This data describes a binding interaction between two proteins.

Sequence of the second protein:
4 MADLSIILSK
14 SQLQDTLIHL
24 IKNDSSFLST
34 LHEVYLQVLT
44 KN

Sequence of the first protein:
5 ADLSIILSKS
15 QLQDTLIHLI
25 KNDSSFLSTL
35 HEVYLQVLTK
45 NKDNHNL

Interface contacts:
Residue L42 in the first protein is in contact with residue I9 in the second protein (closest heavy-atom distance 3.3 Å).
Residue Q17 in the first protein contacts residue I24 in the second protein (closest heavy-atom distance 2.8 Å).
Residue L31 in the first protein contacts residue K13 in the second protein (closest heavy-atom distance 3.8 Å).
Residue L16 in the first protein is in contact with residue H35 in the second protein (closest heavy-atom distance 3.5 Å).
Residue L11 in the first protein contacts residue L39 in the second protein (closest heavy-atom distance 4.9 Å).
Residue K25 in the first protein contacts residue I21 in the second protein (closest heavy-atom distance 3.9 Å).
Residue Y38 in the first protein is in contact with residue I9 in the second protein (closest heavy-atom distance 3.8 Å).
Residue I21 in the first protein interacts with residue K25 in the second protein (closest heavy-atom distance 3.8 Å).
Residue L42 in the first protein is in contact with residue L7 in the second protein (closest heavy-atom distance 3.4 Å).
Residue K13 in the first protein interacts with residue L31 in the second protein (closest heavy-atom distance 3.8 Å).
Residue K13 in the first protein is in contact with residue S32 in the second protein (closest heavy-atom distance 3.0 Å).
Residue I9 in the first protein contacts residue L42 in the second protein (closest heavy-atom distance 3.3 Å).
Residue L16 in the first protein is in contact with residue L31 in the second protein (closest heavy-atom distance 4.9 Å).
Residue D47 in the first protein contacts residue A5 in the second protein (closest heavy-atom distance 4.2 Å).
Residue K46 in the first protein is in contact with residue L7 in the second protein (closest heavy-atom distance 3.7 Å).
Residue H35 in the first protein is in contact with residue L16 in the second protein (closest heavy-atom distance 3.7 Å).
Residue L16 in the first protein interacts with residue Y38 in the second protein (closest heavy-atom distance 3.9 Å).
Residue I9 in the first protein is in contact with residue Y38 in the second protein (closest heavy-atom distance 3.5 Å).
Residue K46 in the first protein is in contact with residue D6 in the second protein (closest heavy-atom distance 2.8 Å).
Residue N50 in the first protein interacts with residue D6 in the second protein (closest heavy-atom distance 2.8 Å).
Residue K46 in the first protein is in contact with residue S8 in the second protein (closest heavy-atom distance 4.2 Å).
Residue K13 in the first protein contacts residue H35 in the second protein (closest heavy-atom distance 3.8 Å).
Residue L34 in the first protein contacts residue L20 in the second protein (closest heavy-atom distance 4.0 Å).
Residue L16 in the first protein interacts with residue L34 in the second protein (closest heavy-atom distance 4.1 Å).
Residue H35 in the first protein is in contact with residue L11 in the second protein (closest heavy-atom distance 2.9 Å).
Residue D47 in the first protein interacts with residue D6 in the second protein (closest heavy-atom distance 3.0 Å).
Residue L20 in the first protein contacts residue L34 in the second protein (closest heavy-atom distance 3.8 Å).
Residue I21 in the first protein is in contact with residue I21 in the second protein (closest heavy-atom distance 4.7 Å).
Residue L42 in the first protein is in contact with residue I10 in the second protein (closest heavy-atom distance 4.4 Å).
Residue I24 in the first protein interacts with residue L20 in the second protein (closest heavy-atom distance 4.1 Å).
Residue L20 in the first protein interacts with residue I24 in the second protein (closest heavy-atom distance 4.1 Å).
Residue L31 in the first protein interacts with residue L16 in the second protein (closest heavy-atom distance 4.8 Å).
Residue L11 in the first protein interacts with residue Y38 in the second protein (closest heavy-atom distance 3.0 Å).
Residue L31 in the first protein is in contact with residue Q17 in the second protein (closest heavy-atom distance 3.7 Å).
Residue I10 in the first protein is in contact with residue L42 in the second protein (closest heavy-atom distance 3.8 Å).
Residue I10 in the first protein interacts with residue L39 in the second protein (closest heavy-atom distance 3.8 Å).
Residue Y38 in the first protein contacts residue L11 in the second protein (closest heavy-atom distance 2.8 Å).
Residue L39 in the first protein contacts residue L11 in the second protein (closest heavy-atom distance 4.7 Å).
Residue Q17 in the first protein interacts with residue K25 in the second protein (closest heavy-atom distance 3.5 Å).
Residue I10 in the first protein interacts with residue Y38 in the second protein (closest heavy-atom distance 3.7 Å).
Residue I24 in the first protein contacts residue I21 in the second protein (closest heavy-atom distance 3.8 Å).
Residue K25 in the first protein interacts with residue Q17 in the second protein (closest heavy-atom distance 3.5 Å).
Residue S12 in the first protein is in contact with residue H35 in the second protein (closest heavy-atom distance 4.3 Å).
Residue H35 in the first protein interacts with residue S12 in the second protein (closest heavy-atom distance 3.3 Å).
Residue I24 in the first protein contacts residue Q17 in the second protein (closest heavy-atom distance 3.0 Å).
Residue H35 in the first protein contacts residue K13 in the second protein (closest heavy-atom distance 3.2 Å).
Residue S32 in the first protein is in contact with residue K13 in the second protein (closest heavy-atom distance 3.3 Å).
Residue N45 in the first protein contacts residue D6 in the second protein (closest heavy-atom distance 3.8 Å).
Residue L39 in the first protein interacts with residue I10 in the second protein (closest heavy-atom distance 3.4 Å).
Residue K13 in the first protein is in contact with residue S28 in the second protein (closest heavy-atom distance 4.5 Å).
Residue S8 in the first protein is in contact with residue L42 in the second protein (closest heavy-atom distance 4.6 Å).
Residue Q17 in the first protein interacts with residue L31 in the second protein (closest heavy-atom distance 3.7 Å).
Residue L11 in the first protein contacts residue H35 in the second protein (closest heavy-atom distance 4.3 Å).
Residue I21 in the first protein contacts residue I24 in the second protein (closest heavy-atom distance 3.9 Å).
Residue L42 in the first protein contacts residue S8 in the second protein (closest heavy-atom distance 4.7 Å).
Residue Y38 in the first protein contacts residue I10 in the second protein (closest heavy-atom distance 3.6 Å).
Residue I24 in the first protein interacts with residue I24 in the second protein (closest heavy-atom distance 3.6 Å).
Residue L34 in the first protein interacts with residue L16 in the second protein (closest heavy-atom distance 4.5 Å).
Residue Y38 in the first protein interacts with residue L16 in the second protein (closest heavy-atom distance 4.4 Å).